Residue-level contacts at the interface:
Residue Q257 in protein 1 contacts residue A156 in protein 2 (closest heavy-atom distance 4.4 Å).
Residue R245 in protein 1 interacts with residue A156 in protein 2 (closest heavy-atom distance 4.8 Å).
Residue L256 in protein 1 interacts with residue A156 in protein 2 (closest heavy-atom distance 4.5 Å).
Residue G255 in protein 1 interacts with residue A156 in protein 2 (closest heavy-atom distance 4.7 Å).

The following describes two proteins that form a bound complex.

Sequence of protein 1:
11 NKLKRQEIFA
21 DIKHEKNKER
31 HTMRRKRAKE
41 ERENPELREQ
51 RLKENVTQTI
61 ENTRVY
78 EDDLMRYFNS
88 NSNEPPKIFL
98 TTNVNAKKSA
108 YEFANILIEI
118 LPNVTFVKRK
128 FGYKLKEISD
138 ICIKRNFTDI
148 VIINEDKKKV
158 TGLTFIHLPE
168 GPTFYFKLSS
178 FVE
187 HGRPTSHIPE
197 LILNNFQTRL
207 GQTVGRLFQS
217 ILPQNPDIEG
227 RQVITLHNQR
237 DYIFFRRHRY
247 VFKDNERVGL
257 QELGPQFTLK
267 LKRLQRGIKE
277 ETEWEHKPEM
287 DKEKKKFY

Sequence of protein 2:
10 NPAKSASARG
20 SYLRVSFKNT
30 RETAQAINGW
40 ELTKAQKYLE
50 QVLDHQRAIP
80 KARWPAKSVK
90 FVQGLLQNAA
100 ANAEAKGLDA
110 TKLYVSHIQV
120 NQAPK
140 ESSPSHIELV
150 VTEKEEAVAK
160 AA